This data describes a binding interaction between two proteins.

Sequence of the second protein:
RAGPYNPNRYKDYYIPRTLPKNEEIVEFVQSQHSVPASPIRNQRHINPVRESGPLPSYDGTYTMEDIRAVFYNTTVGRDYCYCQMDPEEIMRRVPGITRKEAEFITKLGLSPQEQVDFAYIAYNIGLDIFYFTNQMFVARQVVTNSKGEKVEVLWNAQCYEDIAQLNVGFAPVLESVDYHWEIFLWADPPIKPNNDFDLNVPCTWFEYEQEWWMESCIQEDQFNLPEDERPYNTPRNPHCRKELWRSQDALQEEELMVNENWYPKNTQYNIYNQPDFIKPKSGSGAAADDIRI

Sequence of the first protein:
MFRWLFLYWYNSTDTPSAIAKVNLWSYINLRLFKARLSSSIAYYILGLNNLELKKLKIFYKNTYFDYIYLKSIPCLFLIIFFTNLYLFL

Residue-level contacts at the interface:
Residue A62 in the second protein interacts with residue N11 in the first protein (closest heavy-atom distance 4.6 Å).
Residue P45 in the second protein interacts with residue K21 in the first protein (closest heavy-atom distance 4.8 Å).
Residue A62 in the second protein interacts with residue T13 in the first protein (closest heavy-atom distance 4.8 Å).
Residue A62 in the second protein contacts residue S12 in the first protein (closest heavy-atom distance 3.3 Å).
Residue Q57 in the second protein is in contact with residue T13 in the first protein (closest heavy-atom distance 4.4 Å).
Residue I65 in the second protein is in contact with residue W9 in the first protein (closest heavy-atom distance 4.9 Å).